Sequence of chain A:
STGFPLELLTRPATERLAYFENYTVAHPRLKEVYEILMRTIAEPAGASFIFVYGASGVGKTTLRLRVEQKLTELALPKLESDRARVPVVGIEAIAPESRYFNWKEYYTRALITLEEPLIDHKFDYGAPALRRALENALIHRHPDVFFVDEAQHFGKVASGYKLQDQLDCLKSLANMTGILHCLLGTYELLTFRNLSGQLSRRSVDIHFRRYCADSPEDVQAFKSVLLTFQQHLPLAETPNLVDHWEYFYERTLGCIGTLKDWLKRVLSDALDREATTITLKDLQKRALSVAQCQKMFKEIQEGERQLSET

These two protein chains interact to form a complex.

Interface contacts:
Residue W8 in chain B interacts with residue T27 in chain A (closest heavy-atom distance 3.5 Å).
Residue H48 in chain B interacts with residue K125 in chain A (closest heavy-atom distance 2.8 Å).
Residue L10 in chain B contacts residue R69 in chain A (closest heavy-atom distance 3.7 Å).
Residue W8 in chain B interacts with residue L33 in chain A (closest heavy-atom distance 3.5 Å).
Residue C49 in chain B is in contact with residue R154 in chain A (closest heavy-atom distance 3.7 Å).
Residue C49 in chain B is in contact with residue K125 in chain A (closest heavy-atom distance 3.2 Å).
Residue K54 in chain B is in contact with residue L121 in chain A (closest heavy-atom distance 3.6 Å).
Residue L21 in chain B interacts with residue P120 in chain A (closest heavy-atom distance 3.7 Å).
Residue S19 in chain B is in contact with residue R163 in chain A (closest heavy-atom distance 2.8 Å).
Residue R18 in chain B is in contact with residue R86 in chain A (closest heavy-atom distance 3.4 Å).
Residue H48 in chain B contacts residue E119 in chain A (closest heavy-atom distance 2.8 Å).
Residue E59 in chain B interacts with residue P120 in chain A (closest heavy-atom distance 3.1 Å).
Residue Y4 in chain B interacts with residue S246 in chain A (closest heavy-atom distance 3.1 Å).
Residue R20 in chain B is in contact with residue E118 in chain A (closest heavy-atom distance 3.7 Å).
Residue Q46 in chain B interacts with residue Y128 in chain A (closest heavy-atom distance 3.5 Å).
Residue I3 in chain B contacts residue T5 in chain A (closest heavy-atom distance 3.6 Å).
Residue S19 in chain B interacts with residue A87 in chain A (closest heavy-atom distance 3.2 Å).
Residue Y201 in chain B contacts residue G129 in chain A (closest heavy-atom distance 3.6 Å).
Residue Q17 in chain B is in contact with residue R86 in chain A (closest heavy-atom distance 3.1 Å).
Residue T51 in chain B interacts with residue Y128 in chain A (closest heavy-atom distance 3.4 Å).
Residue L191 in chain B contacts residue F126 in chain A (closest heavy-atom distance 3.5 Å).
Residue R18 in chain B contacts residue L82 in chain A (closest heavy-atom distance 3.2 Å).
Residue Y4 in chain B contacts residue P31 in chain A (closest heavy-atom distance 3.4 Å).
Residue K54 in chain B interacts with residue H124 in chain A (closest heavy-atom distance 3.0 Å).
Residue E6 in chain B interacts with residue A29 in chain A (closest heavy-atom distance 3.6 Å).
Residue R20 in chain B interacts with residue P120 in chain A (closest heavy-atom distance 3.6 Å).
Residue S9 in chain B interacts with residue Q72 in chain A (closest heavy-atom distance 3.2 Å).
Residue L13 in chain B is in contact with residue Q72 in chain A (closest heavy-atom distance 3.7 Å).
Residue I3 in chain B is in contact with residue Q253 in chain A (closest heavy-atom distance 3.3 Å).
Residue G58 in chain B interacts with residue L121 in chain A (closest heavy-atom distance 3.6 Å).
Residue L50 in chain B is in contact with residue K125 in chain A (closest heavy-atom distance 3.4 Å).
Residue A45 in chain B is in contact with residue Y128 in chain A (closest heavy-atom distance 3.6 Å).
Residue Y4 in chain B is in contact with residue T250 in chain A (closest heavy-atom distance 3.7 Å).
Residue Y4 in chain B is in contact with residue A243 in chain A (closest heavy-atom distance 3.4 Å).
Residue R18 in chain B is in contact with residue R88 in chain A (closest heavy-atom distance 3.0 Å).
Residue Y4 in chain B contacts residue K34 in chain A (closest heavy-atom distance 3.7 Å).
Residue R18 in chain B interacts with residue D85 in chain A (closest heavy-atom distance 3.5 Å).
Residue L10 in chain B contacts residue Q72 in chain A (closest heavy-atom distance 3.5 Å).
Residue L10 in chain B is in contact with residue L68 in chain A (closest heavy-atom distance 3.8 Å).
Residue L13 in chain B interacts with residue E76 in chain A (closest heavy-atom distance 3.7 Å).
Residue C49 in chain B interacts with residue A155 in chain A (closest heavy-atom distance 3.4 Å).
Residue A47 in chain B interacts with residue N158 in chain A (closest heavy-atom distance 3.2 Å).
Residue F22 in chain B is in contact with residue E119 in chain A (closest heavy-atom distance 3.2 Å).
Residue Y4 in chain B is in contact with residue V247 in chain A (closest heavy-atom distance 3.6 Å).
Residue R18 in chain B contacts residue A87 in chain A (closest heavy-atom distance 3.1 Å).
Residue Y4 in chain B is in contact with residue A29 in chain A (closest heavy-atom distance 3.6 Å).
Residue H7 in chain B interacts with residue T27 in chain A (closest heavy-atom distance 3.7 Å).
Residue L50 in chain B is in contact with residue L121 in chain A (closest heavy-atom distance 3.7 Å).
Residue W8 in chain B is in contact with residue R69 in chain A (closest heavy-atom distance 3.1 Å).
Residue Q46 in chain B is in contact with residue N158 in chain A (closest heavy-atom distance 3.7 Å).
Residue I3 in chain B contacts residue L249 in chain A (closest heavy-atom distance 3.7 Å).
Residue L50 in chain B contacts residue Y128 in chain A (closest heavy-atom distance 2.2 Å).
Residue F22 in chain B contacts residue H162 in chain A (closest heavy-atom distance 3.2 Å).
Residue A47 in chain B is in contact with residue H162 in chain A (closest heavy-atom distance 3.4 Å).
Residue C49 in chain B is in contact with residue F126 in chain A (closest heavy-atom distance 2.7 Å).
Residue M110 in chain B is in contact with residue R86 in chain A (closest heavy-atom distance 3.6 Å).
Residue I3 in chain B is in contact with residue S246 in chain A (closest heavy-atom distance 3.5 Å).
Residue I15 in chain B interacts with residue T75 in chain A (closest heavy-atom distance 3.5 Å).
Residue I3 in chain B interacts with residue T250 in chain A (closest heavy-atom distance 3.3 Å).
Residue L191 in chain B is in contact with residue Y128 in chain A (closest heavy-atom distance 3.5 Å).

Sequence of chain B:
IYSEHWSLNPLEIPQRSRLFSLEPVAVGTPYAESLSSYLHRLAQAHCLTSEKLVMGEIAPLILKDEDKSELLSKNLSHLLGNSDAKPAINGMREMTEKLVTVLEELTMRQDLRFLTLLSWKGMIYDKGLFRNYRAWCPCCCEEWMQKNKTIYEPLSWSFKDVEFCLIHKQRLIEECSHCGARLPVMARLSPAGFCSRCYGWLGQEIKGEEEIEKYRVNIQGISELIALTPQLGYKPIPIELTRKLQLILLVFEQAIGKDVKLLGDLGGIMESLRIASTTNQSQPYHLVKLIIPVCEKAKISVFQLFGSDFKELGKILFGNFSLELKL